Sequence of the second protein:
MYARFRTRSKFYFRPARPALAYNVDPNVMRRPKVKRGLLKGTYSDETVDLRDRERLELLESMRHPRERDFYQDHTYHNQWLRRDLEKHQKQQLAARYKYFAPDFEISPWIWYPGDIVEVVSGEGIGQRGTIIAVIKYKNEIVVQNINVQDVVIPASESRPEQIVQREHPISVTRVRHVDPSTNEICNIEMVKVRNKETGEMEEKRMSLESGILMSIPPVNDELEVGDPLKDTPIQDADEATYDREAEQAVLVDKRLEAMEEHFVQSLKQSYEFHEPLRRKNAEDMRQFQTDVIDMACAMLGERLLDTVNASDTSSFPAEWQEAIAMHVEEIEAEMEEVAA

Sequence of the first protein:
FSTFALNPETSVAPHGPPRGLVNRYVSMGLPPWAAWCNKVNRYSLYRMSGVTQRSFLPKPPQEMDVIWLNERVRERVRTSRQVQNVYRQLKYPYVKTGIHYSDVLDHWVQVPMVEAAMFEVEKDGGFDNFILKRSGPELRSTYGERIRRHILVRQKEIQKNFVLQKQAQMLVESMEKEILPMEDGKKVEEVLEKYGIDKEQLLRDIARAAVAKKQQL

This data describes a binding interaction between two proteins.

Residue-level contacts at the interface:
Residue C297 in the second protein is in contact with residue I206 in the first protein (closest heavy-atom distance 3.3 Å).
Residue I293 in the second protein is in contact with residue G205 in the first protein (closest heavy-atom distance 4.0 Å).
Residue C297 in the second protein interacts with residue L211 in the first protein (closest heavy-atom distance 4.2 Å).
Residue I293 in the second protein is in contact with residue I206 in the first protein (closest heavy-atom distance 4.4 Å).
Residue D284 in the second protein interacts with residue K169 in the first protein (closest heavy-atom distance 4.0 Å).
Residue D291 in the second protein is in contact with residue L173 in the first protein (closest heavy-atom distance 3.8 Å).
Residue I293 in the second protein contacts residue L180 in the first protein (closest heavy-atom distance 3.5 Å).
Residue C297 in the second protein interacts with residue D207 in the first protein (closest heavy-atom distance 4.1 Å).
Residue G301 in the second protein is in contact with residue I215 in the first protein (closest heavy-atom distance 3.6 Å).
Residue I324 in the second protein is in contact with residue A216 in the first protein (closest heavy-atom distance 3.4 Å).
Residue M295 in the second protein is in contact with residue Q174 in the first protein (closest heavy-atom distance 3.5 Å).
Residue V328 in the second protein is in contact with residue V220 in the first protein (closest heavy-atom distance 3.7 Å).
Residue L300 in the second protein is in contact with residue I188 in the first protein (closest heavy-atom distance 4.3 Å).
Residue L305 in the second protein contacts residue A219 in the first protein (closest heavy-atom distance 3.6 Å).
Residue S314 in the second protein interacts with residue M191 in the first protein (closest heavy-atom distance 3.5 Å).
Residue A296 in the second protein interacts with residue L180 in the first protein (closest heavy-atom distance 3.7 Å).
Residue L300 in the second protein contacts residue V181 in the first protein (closest heavy-atom distance 3.8 Å).
Residue L300 in the second protein interacts with residue I206 in the first protein (closest heavy-atom distance 4.2 Å).
Residue W320 in the second protein interacts with residue K208 in the first protein (closest heavy-atom distance 3.8 Å).
Residue M299 in the second protein interacts with residue Q178 in the first protein (closest heavy-atom distance 3.2 Å).
Residue L300 in the second protein interacts with residue L211 in the first protein (closest heavy-atom distance 4.1 Å).
Residue L300 in the second protein contacts residue M184 in the first protein (closest heavy-atom distance 3.6 Å).
Residue I293 in the second protein is in contact with residue Y204 in the first protein (closest heavy-atom distance 4.0 Å).
Residue F288 in the second protein interacts with residue K169 in the first protein (closest heavy-atom distance 3.8 Å).
Residue R303 in the second protein contacts residue V181 in the first protein (closest heavy-atom distance 3.3 Å).
Residue R303 in the second protein is in contact with residue Q178 in the first protein (closest heavy-atom distance 4.1 Å).
Residue V292 in the second protein interacts with residue L173 in the first protein (closest heavy-atom distance 3.7 Å).
Residue C297 in the second protein contacts residue Q210 in the first protein (closest heavy-atom distance 3.5 Å).
Residue T313 in the second protein is in contact with residue M191 in the first protein (closest heavy-atom distance 3.3 Å).
Residue G301 in the second protein interacts with residue D214 in the first protein (closest heavy-atom distance 4.4 Å).
Residue L300 in the second protein contacts residue E185 in the first protein (closest heavy-atom distance 3.6 Å).
Residue M299 in the second protein is in contact with residue V181 in the first protein (closest heavy-atom distance 3.5 Å).
Residue R303 in the second protein is in contact with residue E182 in the first protein (closest heavy-atom distance 3.6 Å).
Residue I331 in the second protein interacts with residue V220 in the first protein (closest heavy-atom distance 4.4 Å).
Residue V292 in the second protein contacts residue L180 in the first protein (closest heavy-atom distance 4.0 Å).
Residue A296 in the second protein interacts with residue V181 in the first protein (closest heavy-atom distance 3.2 Å).
Residue M295 in the second protein interacts with residue A177 in the first protein (closest heavy-atom distance 3.9 Å).
Residue M299 in the second protein is in contact with residue Q174 in the first protein (closest heavy-atom distance 3.8 Å).
Residue F288 in the second protein is in contact with residue L173 in the first protein (closest heavy-atom distance 3.7 Å).
Residue S315 in the second protein interacts with residue M191 in the first protein (closest heavy-atom distance 3.9 Å).
Residue V292 in the second protein interacts with residue Q176 in the first protein (closest heavy-atom distance 3.7 Å).
Residue A323 in the second protein interacts with residue L212 in the first protein (closest heavy-atom distance 4.3 Å).
Residue M295 in the second protein interacts with residue L173 in the first protein (closest heavy-atom distance 3.7 Å).
Residue E302 in the second protein is in contact with residue A218 in the first protein (closest heavy-atom distance 4.1 Å).
Residue L305 in the second protein contacts residue A218 in the first protein (closest heavy-atom distance 3.6 Å).
Residue C297 in the second protein is in contact with residue D214 in the first protein (closest heavy-atom distance 3.5 Å).
Residue L304 in the second protein interacts with residue E185 in the first protein (closest heavy-atom distance 3.9 Å).
Residue H327 in the second protein contacts residue A216 in the first protein (closest heavy-atom distance 3.9 Å).
Residue W320 in the second protein interacts with residue L212 in the first protein (closest heavy-atom distance 3.8 Å).
Residue L304 in the second protein is in contact with residue I215 in the first protein (closest heavy-atom distance 4.3 Å).
Residue V292 in the second protein interacts with residue A177 in the first protein (closest heavy-atom distance 4.1 Å).
Residue G301 in the second protein interacts with residue A218 in the first protein (closest heavy-atom distance 4.3 Å).
Residue R303 in the second protein is in contact with residue E185 in the first protein (closest heavy-atom distance 3.9 Å).
Residue T307 in the second protein is in contact with residue L189 in the first protein (closest heavy-atom distance 4.2 Å).
Residue G301 in the second protein contacts residue L211 in the first protein (closest heavy-atom distance 4.3 Å).
Residue V328 in the second protein interacts with residue A216 in the first protein (closest heavy-atom distance 3.7 Å).
Residue A298 in the second protein contacts residue D214 in the first protein (closest heavy-atom distance 3.4 Å).
Residue A296 in the second protein contacts residue A177 in the first protein (closest heavy-atom distance 4.1 Å).
Residue M299 in the second protein contacts residue A177 in the first protein (closest heavy-atom distance 4.0 Å).
Residue F288 in the second protein interacts with residue Q176 in the first protein (closest heavy-atom distance 4.0 Å).